Sequence of chain B:
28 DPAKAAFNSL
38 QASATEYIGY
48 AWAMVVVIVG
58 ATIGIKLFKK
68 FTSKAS

Sequence of chain A:
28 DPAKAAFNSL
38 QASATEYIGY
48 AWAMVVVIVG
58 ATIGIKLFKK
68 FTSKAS

Contacts between the two chains:
Residue I60 in chain A is in contact with residue S73 in chain B (closest heavy-atom distance 4.5 Å).
Residue A48 in chain A interacts with residue I62 in chain B (closest heavy-atom distance 4.1 Å).
Residue D28 in chain A is in contact with residue E43 in chain B (closest heavy-atom distance 4.3 Å).
Residue A41 in chain A contacts residue I55 in chain B (closest heavy-atom distance 3.8 Å).
Residue I45 in chain A interacts with residue I55 in chain B (closest heavy-atom distance 4.9 Å).
Residue A30 in chain A interacts with residue Y44 in chain B (closest heavy-atom distance 3.4 Å).
Residue F34 in chain A interacts with residue Y44 in chain B (closest heavy-atom distance 3.6 Å).
Residue V52 in chain A is in contact with residue F65 in chain B (closest heavy-atom distance 4.7 Å).
Residue A30 in chain A contacts residue E43 in chain B (closest heavy-atom distance 4.9 Å).
Residue F34 in chain A contacts residue A48 in chain B (closest heavy-atom distance 4.2 Å).
Residue V56 in chain A contacts residue T69 in chain B (closest heavy-atom distance 3.4 Å).
Residue F34 in chain A contacts residue M51 in chain B (closest heavy-atom distance 3.5 Å).
Residue K63 in chain A interacts with residue S70 in chain B (closest heavy-atom distance 3.7 Å).
Residue I45 in chain A contacts residue A58 in chain B (closest heavy-atom distance 3.6 Å).
Residue V52 in chain A interacts with residue I62 in chain B (closest heavy-atom distance 4.3 Å).
Residue W49 in chain A is in contact with residue G61 in chain B (closest heavy-atom distance 3.4 Å).
Residue K31 in chain A interacts with residue Y47 in chain B (closest heavy-atom distance 3.8 Å).
Residue F34 in chain A contacts residue Y47 in chain B (closest heavy-atom distance 3.6 Å).
Residue Q38 in chain A contacts residue V54 in chain B (closest heavy-atom distance 3.6 Å).
Residue V53 in chain A interacts with residue F65 in chain B (closest heavy-atom distance 4.6 Å).
Residue I45 in chain A is in contact with residue V54 in chain B (closest heavy-atom distance 4.0 Å).
Residue W49 in chain A is in contact with residue I62 in chain B (closest heavy-atom distance 3.6 Å).
Residue I60 in chain A interacts with residue T69 in chain B (closest heavy-atom distance 3.5 Å).
Residue Q38 in chain A contacts residue M51 in chain B (closest heavy-atom distance 4.7 Å).
Residue L37 in chain A contacts residue M51 in chain B (closest heavy-atom distance 4.1 Å).
Residue W49 in chain A interacts with residue A58 in chain B (closest heavy-atom distance 4.6 Å).
Residue V52 in chain A contacts residue K66 in chain B (closest heavy-atom distance 3.8 Å).
Residue T42 in chain A is in contact with residue V54 in chain B (closest heavy-atom distance 4.9 Å).
Residue W49 in chain A contacts residue F65 in chain B (closest heavy-atom distance 4.0 Å).
Residue V56 in chain A interacts with residue K66 in chain B (closest heavy-atom distance 4.7 Å).
Residue Q38 in chain A contacts residue A50 in chain B (closest heavy-atom distance 4.5 Å).
Residue V56 in chain A contacts residue F65 in chain B (closest heavy-atom distance 3.6 Å).
Residue K63 in chain A is in contact with residue S73 in chain B (closest heavy-atom distance 3.4 Å).

The following describes two proteins that form a bound complex.